Interface contacts:
Residue E288 in chain B is in contact with residue I181 in chain A (closest heavy-atom distance 3.2 Å).
Residue W287 in chain B contacts residue I181 in chain A (closest heavy-atom distance 3.4 Å).
Residue I291 in chain B contacts residue E178 in chain A (closest heavy-atom distance 4.7 Å).
Residue D284 in chain B interacts with residue I181 in chain A (closest heavy-atom distance 3.2 Å).
Residue L290 in chain B is in contact with residue K177 in chain A (closest heavy-atom distance 4.6 Å).
Residue I291 in chain B contacts residue K177 in chain A (closest heavy-atom distance 4.0 Å).
Residue W287 in chain B is in contact with residue L180 in chain A (closest heavy-atom distance 4.0 Å).
Residue D284 in chain B contacts residue L180 in chain A (closest heavy-atom distance 4.9 Å).
Residue W287 in chain B contacts residue K177 in chain A (closest heavy-atom distance 3.0 Å).

These two protein chains interact to form a complex.

Sequence of chain A:
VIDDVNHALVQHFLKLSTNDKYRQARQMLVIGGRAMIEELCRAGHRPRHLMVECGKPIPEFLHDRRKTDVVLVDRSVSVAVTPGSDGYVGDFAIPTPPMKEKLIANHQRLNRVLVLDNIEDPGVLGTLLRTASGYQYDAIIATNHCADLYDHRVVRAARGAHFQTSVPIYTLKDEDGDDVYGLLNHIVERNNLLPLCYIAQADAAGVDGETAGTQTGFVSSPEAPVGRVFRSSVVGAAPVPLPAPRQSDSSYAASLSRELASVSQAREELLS

Sequence of chain B:
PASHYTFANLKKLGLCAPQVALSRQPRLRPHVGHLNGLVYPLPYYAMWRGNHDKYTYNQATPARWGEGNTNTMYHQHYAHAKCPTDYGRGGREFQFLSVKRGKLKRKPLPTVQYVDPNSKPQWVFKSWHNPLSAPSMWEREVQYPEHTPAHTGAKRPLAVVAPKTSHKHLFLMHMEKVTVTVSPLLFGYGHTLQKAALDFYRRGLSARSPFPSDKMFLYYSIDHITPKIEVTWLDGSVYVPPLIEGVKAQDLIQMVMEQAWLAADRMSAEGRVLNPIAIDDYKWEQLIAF